Sequence of protein 1:
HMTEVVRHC

Residue-level contacts at the interface:
Residue T81 in protein 2 is in contact with residue C9 in protein 1 (closest heavy-atom distance 3.5 Å).
Residue V153 in protein 2 contacts residue V5 in protein 1 (closest heavy-atom distance 3.6 Å).
Residue W148 in protein 2 contacts residue C9 in protein 1 (closest heavy-atom distance 3.7 Å).
Residue V153 in protein 2 is in contact with residue R7 in protein 1 (closest heavy-atom distance 3.7 Å).
Residue Y117 in protein 2 interacts with residue C9 in protein 1 (closest heavy-atom distance 4.2 Å).
Residue W168 in protein 2 is in contact with residue H1 in protein 1 (closest heavy-atom distance 3.4 Å).
Residue T143 in protein 2 interacts with residue C9 in protein 1 (closest heavy-atom distance 4.7 Å).
Residue D78 in protein 2 contacts residue C9 in protein 1 (closest heavy-atom distance 2.9 Å).
Residue Y172 in protein 2 interacts with residue H1 in protein 1 (closest heavy-atom distance 2.7 Å).
Residue Q156 in protein 2 is in contact with residue V5 in protein 1 (closest heavy-atom distance 3.8 Å).
Residue K67 in protein 2 interacts with residue M2 in protein 1 (closest heavy-atom distance 3.2 Å).
Residue T74 in protein 2 is in contact with residue H8 in protein 1 (closest heavy-atom distance 4.0 Å).
Residue H71 in protein 2 interacts with residue V6 in protein 1 (closest heavy-atom distance 3.7 Å).
Residue E64 in protein 2 contacts residue M2 in protein 1 (closest heavy-atom distance 2.7 Å).
Residue L82 in protein 2 contacts residue C9 in protein 1 (closest heavy-atom distance 3.9 Å).
Residue H71 in protein 2 interacts with residue M2 in protein 1 (closest heavy-atom distance 4.3 Å).
Residue T144 in protein 2 contacts residue C9 in protein 1 (closest heavy-atom distance 2.7 Å).
Residue Y100 in protein 2 is in contact with residue M2 in protein 1 (closest heavy-atom distance 3.6 Å).
Residue K147 in protein 2 is in contact with residue H8 in protein 1 (closest heavy-atom distance 4.4 Å).
Residue D78 in protein 2 contacts residue H8 in protein 1 (closest heavy-atom distance 3.5 Å).
Residue W148 in protein 2 is in contact with residue R7 in protein 1 (closest heavy-atom distance 3.2 Å).
Residue W148 in protein 2 is in contact with residue H8 in protein 1 (closest heavy-atom distance 3.1 Å).
Residue Y60 in protein 2 contacts residue H1 in protein 1 (closest heavy-atom distance 4.2 Å).
Residue H71 in protein 2 is in contact with residue T3 in protein 1 (closest heavy-atom distance 3.1 Å).
Residue Y100 in protein 2 contacts residue T3 in protein 1 (closest heavy-atom distance 3.3 Å).
Residue R98 in protein 2 is in contact with residue R7 in protein 1 (closest heavy-atom distance 4.9 Å).
Residue Y160 in protein 2 interacts with residue H1 in protein 1 (closest heavy-atom distance 2.7 Å).
Residue T74 in protein 2 interacts with residue R7 in protein 1 (closest heavy-atom distance 3.7 Å).
Residue T74 in protein 2 is in contact with residue V6 in protein 1 (closest heavy-atom distance 4.1 Å).
Residue F34 in protein 2 interacts with residue H1 in protein 1 (closest heavy-atom distance 4.8 Å).
Residue Y160 in protein 2 interacts with residue M2 in protein 1 (closest heavy-atom distance 3.7 Å).
Residue T164 in protein 2 is in contact with residue H1 in protein 1 (closest heavy-atom distance 3.7 Å).
Residue D78 in protein 2 is in contact with residue R7 in protein 1 (closest heavy-atom distance 4.4 Å).
Residue Q73 in protein 2 is in contact with residue H8 in protein 1 (closest heavy-atom distance 4.6 Å).
Residue V68 in protein 2 contacts residue M2 in protein 1 (closest heavy-atom distance 3.7 Å).
Residue K67 in protein 2 contacts residue H1 in protein 1 (closest heavy-atom distance 2.9 Å).
Residue Y124 in protein 2 contacts residue C9 in protein 1 (closest heavy-atom distance 4.6 Å).
Residue A70 in protein 2 contacts residue V6 in protein 1 (closest heavy-atom distance 4.3 Å).
Residue H115 in protein 2 is in contact with residue V6 in protein 1 (closest heavy-atom distance 4.9 Å).
Residue K67 in protein 2 interacts with residue E4 in protein 1 (closest heavy-atom distance 3.7 Å).
Residue M46 in protein 2 is in contact with residue M2 in protein 1 (closest heavy-atom distance 3.4 Å).
Residue K67 in protein 2 is in contact with residue T3 in protein 1 (closest heavy-atom distance 3.3 Å).
Residue V77 in protein 2 is in contact with residue H8 in protein 1 (closest heavy-atom distance 3.6 Å).
Residue L157 in protein 2 is in contact with residue V5 in protein 1 (closest heavy-atom distance 3.8 Å).
Residue M6 in protein 2 is in contact with residue H1 in protein 1 (closest heavy-atom distance 3.8 Å).
Residue L157 in protein 2 is in contact with residue T3 in protein 1 (closest heavy-atom distance 4.4 Å).
Residue F10 in protein 2 interacts with residue M2 in protein 1 (closest heavy-atom distance 4.0 Å).
Residue K147 in protein 2 interacts with residue C9 in protein 1 (closest heavy-atom distance 3.4 Å).
Residue A151 in protein 2 is in contact with residue R7 in protein 1 (closest heavy-atom distance 3.8 Å).
Residue E64 in protein 2 is in contact with residue H1 in protein 1 (closest heavy-atom distance 3.4 Å).
Residue Y8 in protein 2 is in contact with residue M2 in protein 1 (closest heavy-atom distance 3.6 Å).
Residue Y8 in protein 2 is in contact with residue H1 in protein 1 (closest heavy-atom distance 2.8 Å).
Residue R98 in protein 2 contacts residue V6 in protein 1 (closest heavy-atom distance 3.6 Å).
Residue Y85 in protein 2 interacts with residue C9 in protein 1 (closest heavy-atom distance 2.6 Å).
Residue Y160 in protein 2 interacts with residue T3 in protein 1 (closest heavy-atom distance 3.6 Å).

These two protein chains interact to form a complex.

Sequence of protein 2:
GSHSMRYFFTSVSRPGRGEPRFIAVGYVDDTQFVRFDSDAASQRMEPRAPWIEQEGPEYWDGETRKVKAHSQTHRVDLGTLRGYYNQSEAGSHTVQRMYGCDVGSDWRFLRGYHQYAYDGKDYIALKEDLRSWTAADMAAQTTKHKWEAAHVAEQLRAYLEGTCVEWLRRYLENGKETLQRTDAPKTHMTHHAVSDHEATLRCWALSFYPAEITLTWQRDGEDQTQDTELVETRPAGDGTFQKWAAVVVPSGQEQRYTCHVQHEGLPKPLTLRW